Sequence of protein 1:
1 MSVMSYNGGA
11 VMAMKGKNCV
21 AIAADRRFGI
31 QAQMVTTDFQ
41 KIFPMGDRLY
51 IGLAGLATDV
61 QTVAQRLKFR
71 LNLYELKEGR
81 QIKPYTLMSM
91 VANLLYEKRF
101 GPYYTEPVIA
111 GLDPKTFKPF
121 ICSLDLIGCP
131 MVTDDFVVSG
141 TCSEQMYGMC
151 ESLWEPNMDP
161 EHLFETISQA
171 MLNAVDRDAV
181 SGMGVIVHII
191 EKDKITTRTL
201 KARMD

These two protein chains interact to form a complex.

Contacts between the two chains:
Residue L101 in protein 2 is in contact with residue L95 in protein 1 (closest heavy-atom distance 3.3 Å).
Residue S75 in protein 2 contacts residue V132 in protein 1 (closest heavy-atom distance 3.2 Å).
Residue E248 in protein 2 contacts residue M171 in protein 1 (closest heavy-atom distance 3.4 Å).
Residue Y245 in protein 2 contacts residue P160 in protein 1 (closest heavy-atom distance 3.8 Å).
Residue T256 in protein 2 is in contact with residue L200 in protein 1 (closest heavy-atom distance 3.8 Å).
Residue I137 in protein 2 contacts residue Y104 in protein 1 (closest heavy-atom distance 3.3 Å).
Residue L255 in protein 2 is in contact with residue L200 in protein 1 (closest heavy-atom distance 3.3 Å).
Residue D71 in protein 2 contacts residue D125 in protein 1 (closest heavy-atom distance 3.0 Å).
Residue C74 in protein 2 is in contact with residue T133 in protein 1 (closest heavy-atom distance 3.6 Å).
Residue L255 in protein 2 interacts with residue I167 in protein 1 (closest heavy-atom distance 3.7 Å).
Residue T240 in protein 2 contacts residue P156 in protein 1 (closest heavy-atom distance 3.6 Å).
Residue A93 in protein 2 contacts residue P130 in protein 1 (closest heavy-atom distance 3.6 Å).
Residue Y245 in protein 2 is in contact with residue M158 in protein 1 (closest heavy-atom distance 3.7 Å).
Residue D71 in protein 2 interacts with residue M149 in protein 1 (closest heavy-atom distance 3.8 Å).
Residue A253 in protein 2 contacts residue I167 in protein 1 (closest heavy-atom distance 3.6 Å).
Residue E257 in protein 2 contacts residue L200 in protein 1 (closest heavy-atom distance 3.5 Å).
Residue K258 in protein 2 contacts residue H162 in protein 1 (closest heavy-atom distance 3.4 Å).
Residue K76 in protein 2 is in contact with residue V132 in protein 1 (closest heavy-atom distance 3.7 Å).
Residue K72 in protein 2 is in contact with residue T133 in protein 1 (closest heavy-atom distance 3.4 Å).
Residue K72 in protein 2 contacts residue D125 in protein 1 (closest heavy-atom distance 3.4 Å).
Residue M97 in protein 2 is in contact with residue K98 in protein 1 (closest heavy-atom distance 3.4 Å).
Residue F79 in protein 2 is in contact with residue M131 in protein 1 (closest heavy-atom distance 3.8 Å).
Residue A89 in protein 2 is in contact with residue M131 in protein 1 (closest heavy-atom distance 3.6 Å).
Residue F79 in protein 2 interacts with residue V132 in protein 1 (closest heavy-atom distance 3.7 Å).
Residue A70 in protein 2 contacts residue Q145 in protein 1 (closest heavy-atom distance 2.8 Å).
Residue V69 in protein 2 contacts residue Q145 in protein 1 (closest heavy-atom distance 3.6 Å).
Residue T64 in protein 2 is in contact with residue M131 in protein 1 (closest heavy-atom distance 3.3 Å).
Residue C247 in protein 2 contacts residue S168 in protein 1 (closest heavy-atom distance 3.5 Å).
Residue K72 in protein 2 interacts with residue L126 in protein 1 (closest heavy-atom distance 3.7 Å).
Residue D71 in protein 2 is in contact with residue Q145 in protein 1 (closest heavy-atom distance 3.1 Å).
Residue R62 in protein 2 is in contact with residue D134 in protein 1 (closest heavy-atom distance 3.3 Å).
Residue D94 in protein 2 is in contact with residue Y104 in protein 1 (closest heavy-atom distance 3.0 Å).
Residue S75 in protein 2 contacts residue T133 in protein 1 (closest heavy-atom distance 3.3 Å).
Residue I137 in protein 2 interacts with residue Y103 in protein 1 (closest heavy-atom distance 3.5 Å).
Residue E248 in protein 2 contacts residue I167 in protein 1 (closest heavy-atom distance 3.3 Å).
Residue F242 in protein 2 interacts with residue P156 in protein 1 (closest heavy-atom distance 3.6 Å).
Residue N73 in protein 2 contacts residue M149 in protein 1 (closest heavy-atom distance 3.7 Å).
Residue N215 in protein 2 interacts with residue V137 in protein 1 (closest heavy-atom distance 3.7 Å).
Residue E257 in protein 2 contacts residue K201 in protein 1 (closest heavy-atom distance 3.6 Å).
Residue E248 in protein 2 interacts with residue F164 in protein 1 (closest heavy-atom distance 3.7 Å).
Residue F242 in protein 2 is in contact with residue W154 in protein 1 (closest heavy-atom distance 3.3 Å).
Residue V259 in protein 2 is in contact with residue T199 in protein 1 (closest heavy-atom distance 3.0 Å).
Residue D94 in protein 2 is in contact with residue C129 in protein 1 (closest heavy-atom distance 3.2 Å).
Residue Y245 in protein 2 contacts residue D159 in protein 1 (closest heavy-atom distance 3.8 Å).
Residue L255 in protein 2 contacts residue T166 in protein 1 (closest heavy-atom distance 3.8 Å).
Residue Y245 in protein 2 is in contact with residue N157 in protein 1 (closest heavy-atom distance 3.7 Å).
Residue P261 in protein 2 interacts with residue T197 in protein 1 (closest heavy-atom distance 3.2 Å).
Residue K72 in protein 2 interacts with residue I127 in protein 1 (closest heavy-atom distance 3.6 Å).
Residue K72 in protein 2 interacts with residue P130 in protein 1 (closest heavy-atom distance 3.5 Å).
Residue N73 in protein 2 interacts with residue V138 in protein 1 (closest heavy-atom distance 3.5 Å).
Residue C247 in protein 2 is in contact with residue F164 in protein 1 (closest heavy-atom distance 3.7 Å).
Residue V69 in protein 2 contacts residue M146 in protein 1 (closest heavy-atom distance 3.4 Å).
Residue C247 in protein 2 interacts with residue N157 in protein 1 (closest heavy-atom distance 3.5 Å).
Residue R241 in protein 2 interacts with residue M158 in protein 1 (closest heavy-atom distance 3.8 Å).
Residue T256 in protein 2 contacts residue K201 in protein 1 (closest heavy-atom distance 3.0 Å).
Residue T240 in protein 2 interacts with residue M158 in protein 1 (closest heavy-atom distance 3.7 Å).
Residue C74 in protein 2 interacts with residue D135 in protein 1 (closest heavy-atom distance 3.8 Å).
Residue T240 in protein 2 contacts residue L153 in protein 1 (closest heavy-atom distance 3.2 Å).
Residue E248 in protein 2 contacts residue S168 in protein 1 (closest heavy-atom distance 3.5 Å).
Residue A93 in protein 2 is in contact with residue M131 in protein 1 (closest heavy-atom distance 3.2 Å).

Sequence of protein 2:
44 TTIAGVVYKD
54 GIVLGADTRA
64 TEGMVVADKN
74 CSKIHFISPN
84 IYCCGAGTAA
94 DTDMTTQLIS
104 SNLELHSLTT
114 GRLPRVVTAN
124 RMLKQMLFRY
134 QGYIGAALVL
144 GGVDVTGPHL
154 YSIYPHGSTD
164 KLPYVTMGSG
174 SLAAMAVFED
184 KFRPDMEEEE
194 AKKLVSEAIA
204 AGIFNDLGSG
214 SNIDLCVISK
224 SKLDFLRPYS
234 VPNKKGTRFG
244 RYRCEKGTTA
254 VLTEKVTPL